Sequence of chain A:
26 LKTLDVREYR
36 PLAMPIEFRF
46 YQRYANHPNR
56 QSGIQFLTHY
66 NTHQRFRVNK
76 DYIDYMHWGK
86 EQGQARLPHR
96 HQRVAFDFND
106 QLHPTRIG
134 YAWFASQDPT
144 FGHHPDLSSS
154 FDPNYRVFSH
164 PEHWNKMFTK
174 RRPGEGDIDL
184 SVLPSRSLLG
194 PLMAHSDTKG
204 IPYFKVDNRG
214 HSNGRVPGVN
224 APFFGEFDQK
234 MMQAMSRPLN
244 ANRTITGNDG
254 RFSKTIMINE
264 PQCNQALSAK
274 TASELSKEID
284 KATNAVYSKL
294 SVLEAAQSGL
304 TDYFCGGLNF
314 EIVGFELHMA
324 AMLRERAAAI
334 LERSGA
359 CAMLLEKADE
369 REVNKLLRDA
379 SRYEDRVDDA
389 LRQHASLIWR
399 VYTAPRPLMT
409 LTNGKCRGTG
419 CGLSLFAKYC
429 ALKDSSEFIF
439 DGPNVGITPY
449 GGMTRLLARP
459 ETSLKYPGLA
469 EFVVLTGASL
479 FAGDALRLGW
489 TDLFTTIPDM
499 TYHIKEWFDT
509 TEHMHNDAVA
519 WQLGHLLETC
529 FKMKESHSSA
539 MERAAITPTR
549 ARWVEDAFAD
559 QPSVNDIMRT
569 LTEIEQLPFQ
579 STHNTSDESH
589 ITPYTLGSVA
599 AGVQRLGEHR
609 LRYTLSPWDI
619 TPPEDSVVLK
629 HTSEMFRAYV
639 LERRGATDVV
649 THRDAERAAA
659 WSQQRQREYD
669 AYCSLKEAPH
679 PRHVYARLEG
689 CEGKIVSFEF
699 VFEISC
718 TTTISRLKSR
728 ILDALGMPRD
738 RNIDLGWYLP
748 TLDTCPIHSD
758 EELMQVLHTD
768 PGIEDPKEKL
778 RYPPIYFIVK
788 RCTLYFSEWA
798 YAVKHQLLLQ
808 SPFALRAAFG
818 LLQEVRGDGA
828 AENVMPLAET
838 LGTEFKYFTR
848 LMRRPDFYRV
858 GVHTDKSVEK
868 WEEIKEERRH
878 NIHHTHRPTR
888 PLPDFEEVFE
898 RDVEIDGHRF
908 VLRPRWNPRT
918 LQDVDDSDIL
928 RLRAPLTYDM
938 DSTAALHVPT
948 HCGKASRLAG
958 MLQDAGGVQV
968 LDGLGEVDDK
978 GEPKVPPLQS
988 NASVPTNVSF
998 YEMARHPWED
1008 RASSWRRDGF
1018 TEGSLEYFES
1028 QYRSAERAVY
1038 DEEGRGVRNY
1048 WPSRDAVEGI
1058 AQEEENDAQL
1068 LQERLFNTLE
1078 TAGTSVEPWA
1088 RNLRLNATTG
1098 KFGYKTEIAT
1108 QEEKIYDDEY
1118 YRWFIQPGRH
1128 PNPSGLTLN

Sequence of chain B:
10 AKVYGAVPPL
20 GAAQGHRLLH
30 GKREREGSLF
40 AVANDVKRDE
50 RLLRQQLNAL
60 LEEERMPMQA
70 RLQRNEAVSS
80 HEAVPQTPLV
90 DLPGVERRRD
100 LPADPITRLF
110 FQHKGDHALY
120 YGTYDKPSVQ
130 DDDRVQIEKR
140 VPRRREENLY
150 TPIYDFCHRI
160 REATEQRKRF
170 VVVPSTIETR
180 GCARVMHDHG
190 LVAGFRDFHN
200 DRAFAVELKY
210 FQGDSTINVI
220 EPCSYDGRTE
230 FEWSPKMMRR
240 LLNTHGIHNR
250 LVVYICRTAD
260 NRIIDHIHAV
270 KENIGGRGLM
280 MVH

This data describes a binding interaction between two proteins.

Residue-level contacts at the interface:
Residue F61 in chain A interacts with residue R139 in chain B (closest heavy-atom distance 2.9 Å).
Residue T110 in chain A interacts with residue I105 in chain B (closest heavy-atom distance 2.9 Å).
Residue F101 in chain A interacts with residue K167 in chain B (closest heavy-atom distance 3.5 Å).
Residue R380 in chain A contacts residue T86 in chain B (closest heavy-atom distance 2.7 Å).
Residue T67 in chain A is in contact with residue R139 in chain B (closest heavy-atom distance 3.5 Å).
Residue T110 in chain A contacts residue R107 in chain B (closest heavy-atom distance 3.3 Å).
Residue A237 in chain A interacts with residue R195 in chain B (closest heavy-atom distance 3.0 Å).
Residue N74 in chain A contacts residue R142 in chain B (closest heavy-atom distance 3.0 Å).
Residue S301 in chain A is in contact with residue A102 in chain B (closest heavy-atom distance 3.1 Å).
Residue R380 in chain A interacts with residue L88 in chain B (closest heavy-atom distance 3.3 Å).
Residue R240 in chain A is in contact with residue H186 in chain B (closest heavy-atom distance 3.3 Å).
Residue V99 in chain A contacts residue V171 in chain B (closest heavy-atom distance 3.0 Å).
Residue K75 in chain A contacts residue E137 in chain B (closest heavy-atom distance 3.1 Å).
Residue K273 in chain A is in contact with residue E95 in chain B (closest heavy-atom distance 3.2 Å).
Residue F61 in chain A contacts residue E161 in chain B (closest heavy-atom distance 2.9 Å).
Residue F154 in chain A is in contact with residue D132 in chain B (closest heavy-atom distance 3.5 Å).
Residue R384 in chain A interacts with residue D90 in chain B (closest heavy-atom distance 2.4 Å).
Residue Q232 in chain A contacts residue T106 in chain B (closest heavy-atom distance 3.2 Å).
Residue R240 in chain A interacts with residue D187 in chain B (closest heavy-atom distance 3.0 Å).
Residue P156 in chain A is in contact with residue D132 in chain B (closest heavy-atom distance 3.1 Å).
Residue Y65 in chain A is in contact with residue E137 in chain B (closest heavy-atom distance 3.5 Å).
Residue N245 in chain A interacts with residue R98 in chain B (closest heavy-atom distance 3.4 Å).
Residue F101 in chain A is in contact with residue F169 in chain B (closest heavy-atom distance 3.0 Å).
Residue F103 in chain A contacts residue R168 in chain B (closest heavy-atom distance 3.3 Å).
Residue Q236 in chain A is in contact with residue P101 in chain B (closest heavy-atom distance 3.2 Å).
Residue H64 in chain A interacts with residue E137 in chain B (closest heavy-atom distance 3.3 Å).
Residue D102 in chain A is in contact with residue K167 in chain B (closest heavy-atom distance 3.0 Å).
Residue H214 in chain A contacts residue F110 in chain B (closest heavy-atom distance 3.1 Å).
Residue P109 in chain A contacts residue R133 in chain B (closest heavy-atom distance 2.6 Å).
Residue F61 in chain A contacts residue R158 in chain B (closest heavy-atom distance 3.4 Å).
Residue H108 in chain A interacts with residue R133 in chain B (closest heavy-atom distance 2.6 Å).
Residue R246 in chain A interacts with residue R97 in chain B (closest heavy-atom distance 2.9 Å).
Residue F226 in chain A interacts with residue I105 in chain B (closest heavy-atom distance 3.4 Å).
Residue F103 in chain A interacts with residue Y209 in chain B (closest heavy-atom distance 3.4 Å).
Residue N216 in chain A interacts with residue F110 in chain B (closest heavy-atom distance 3.3 Å).
Residue N262 in chain A interacts with residue D99 in chain B (closest heavy-atom distance 3.1 Å).
Residue F101 in chain A contacts residue R168 in chain B (closest heavy-atom distance 2.6 Å).
Residue H147 in chain A contacts residue I105 in chain B (closest heavy-atom distance 3.1 Å).
Residue R240 in chain A interacts with residue R183 in chain B (closest heavy-atom distance 3.4 Å).
Residue Q60 in chain A contacts residue E161 in chain B (closest heavy-atom distance 3.3 Å).
Residue R376 in chain A is in contact with residue Q85 in chain B (closest heavy-atom distance 3.3 Å).
Residue R246 in chain A is in contact with residue R98 in chain B (closest heavy-atom distance 3.5 Å).
Residue R887 in chain A interacts with residue D90 in chain B (closest heavy-atom distance 2.9 Å).
Residue H68 in chain A interacts with residue R139 in chain B (closest heavy-atom distance 3.5 Å).
Residue S301 in chain A interacts with residue P104 in chain B (closest heavy-atom distance 3.1 Å).
Residue S239 in chain A interacts with residue R195 in chain B (closest heavy-atom distance 3.4 Å).
Residue R380 in chain A contacts residue Q85 in chain B (closest heavy-atom distance 3.1 Å).
Residue A100 in chain A contacts residue F169 in chain B (closest heavy-atom distance 3.3 Å).
Residue R212 in chain A is in contact with residue Y119 in chain B (closest heavy-atom distance 3.0 Å).
Residue M234 in chain A is in contact with residue L108 in chain B (closest heavy-atom distance 3.5 Å).
Residue P156 in chain A interacts with residue D131 in chain B (closest heavy-atom distance 3.2 Å).
Residue Y381 in chain A interacts with residue V89 in chain B (closest heavy-atom distance 3.1 Å).
Residue D149 in chain A is in contact with residue T106 in chain B (closest heavy-atom distance 2.6 Å).
Residue H64 in chain A is in contact with residue V134 in chain B (closest heavy-atom distance 3.4 Å).
Residue T63 in chain A contacts residue R139 in chain B (closest heavy-atom distance 3.4 Å).
Residue R111 in chain A is in contact with residue D132 in chain B (closest heavy-atom distance 3.3 Å).
Residue D231 in chain A interacts with residue D103 in chain B (closest heavy-atom distance 3.3 Å).
Residue N66 in chain A contacts residue E137 in chain B (closest heavy-atom distance 3.1 Å).
Residue M234 in chain A contacts residue R168 in chain B (closest heavy-atom distance 3.4 Å).
Residue F61 in chain A interacts with residue H157 in chain B (closest heavy-atom distance 3.3 Å).